Sequence of chain B:
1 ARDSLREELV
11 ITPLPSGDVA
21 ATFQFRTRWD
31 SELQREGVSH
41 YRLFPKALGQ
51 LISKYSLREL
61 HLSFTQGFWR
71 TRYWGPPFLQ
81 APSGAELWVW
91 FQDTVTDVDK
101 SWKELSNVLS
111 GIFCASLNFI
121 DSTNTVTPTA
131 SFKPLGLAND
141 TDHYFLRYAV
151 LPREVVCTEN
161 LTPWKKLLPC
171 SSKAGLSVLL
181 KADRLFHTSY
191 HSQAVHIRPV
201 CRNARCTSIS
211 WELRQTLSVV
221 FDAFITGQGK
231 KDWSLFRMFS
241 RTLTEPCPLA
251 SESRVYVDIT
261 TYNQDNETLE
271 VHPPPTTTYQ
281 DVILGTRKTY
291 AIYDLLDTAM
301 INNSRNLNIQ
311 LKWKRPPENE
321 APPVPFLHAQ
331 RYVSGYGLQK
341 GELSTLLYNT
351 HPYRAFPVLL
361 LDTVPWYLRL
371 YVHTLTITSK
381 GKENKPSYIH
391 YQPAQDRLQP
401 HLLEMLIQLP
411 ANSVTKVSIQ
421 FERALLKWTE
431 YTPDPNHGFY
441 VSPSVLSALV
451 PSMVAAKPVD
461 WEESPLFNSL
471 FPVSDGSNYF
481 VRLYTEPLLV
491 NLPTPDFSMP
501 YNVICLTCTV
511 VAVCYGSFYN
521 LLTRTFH

This data describes a binding interaction between two proteins.

Sequence of chain A:
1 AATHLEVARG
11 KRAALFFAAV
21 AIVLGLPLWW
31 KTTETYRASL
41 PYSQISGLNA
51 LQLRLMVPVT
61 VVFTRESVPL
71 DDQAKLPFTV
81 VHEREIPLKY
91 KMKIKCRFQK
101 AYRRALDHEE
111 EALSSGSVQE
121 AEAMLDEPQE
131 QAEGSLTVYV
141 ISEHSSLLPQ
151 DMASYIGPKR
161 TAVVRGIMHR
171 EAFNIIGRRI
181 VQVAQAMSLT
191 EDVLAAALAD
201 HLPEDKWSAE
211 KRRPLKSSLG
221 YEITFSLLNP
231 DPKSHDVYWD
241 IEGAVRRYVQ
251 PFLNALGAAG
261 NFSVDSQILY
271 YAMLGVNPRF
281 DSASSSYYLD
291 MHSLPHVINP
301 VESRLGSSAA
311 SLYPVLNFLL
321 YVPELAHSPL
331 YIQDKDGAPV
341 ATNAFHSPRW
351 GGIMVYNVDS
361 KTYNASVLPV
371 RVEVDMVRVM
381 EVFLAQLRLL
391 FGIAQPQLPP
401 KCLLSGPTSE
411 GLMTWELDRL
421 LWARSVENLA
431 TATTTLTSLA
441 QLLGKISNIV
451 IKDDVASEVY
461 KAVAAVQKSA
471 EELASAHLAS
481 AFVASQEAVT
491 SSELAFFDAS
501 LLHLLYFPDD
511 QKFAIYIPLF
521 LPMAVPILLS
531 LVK

Residue-level contacts at the interface:
Residue A309 in chain A interacts with residue Q50 in chain B (closest heavy-atom distance 4.0 Å).
Residue P522 in chain A interacts with residue Y515 in chain B (closest heavy-atom distance 3.4 Å).
Residue V7 in chain A interacts with residue T525 in chain B (closest heavy-atom distance 3.7 Å).
Residue S266 in chain A is in contact with residue S39 in chain B (closest heavy-atom distance 2.6 Å).
Residue I241 in chain A interacts with residue H40 in chain B (closest heavy-atom distance 3.7 Å).
Residue P518 in chain A contacts residue C508 in chain B (closest heavy-atom distance 4.1 Å).
Residue I268 in chain A interacts with residue Y41 in chain B (closest heavy-atom distance 3.1 Å).
Residue S266 in chain A interacts with residue H40 in chain B (closest heavy-atom distance 3.1 Å).
Residue Y270 in chain A contacts residue L43 in chain B (closest heavy-atom distance 3.8 Å).
Residue R304 in chain A is in contact with residue S171 in chain B (closest heavy-atom distance 3.5 Å).
Residue L529 in chain A interacts with residue Y519 in chain B (closest heavy-atom distance 3.4 Å).
Residue Y271 in chain A interacts with residue C170 in chain B (closest heavy-atom distance 3.8 Å).
Residue A514 in chain A is in contact with residue Y501 in chain B (closest heavy-atom distance 3.0 Å).
Residue A13 in chain A interacts with residue L522 in chain B (closest heavy-atom distance 3.2 Å).
Residue Y270 in chain A contacts residue S171 in chain B (closest heavy-atom distance 4.0 Å).
Residue T224 in chain A contacts residue K46 in chain B (closest heavy-atom distance 3.7 Å).
Residue F17 in chain A contacts residue Y519 in chain B (closest heavy-atom distance 3.2 Å).
Residue L519 in chain A is in contact with residue C508 in chain B (closest heavy-atom distance 4.1 Å).
Residue V245 in chain A contacts residue H40 in chain B (closest heavy-atom distance 4.0 Å).
Residue S266 in chain A contacts residue K46 in chain B (closest heavy-atom distance 3.4 Å).
Residue A13 in chain A contacts residue T523 in chain B (closest heavy-atom distance 4.1 Å).
Residue Y270 in chain A interacts with residue R42 in chain B (closest heavy-atom distance 3.3 Å).
Residue I515 in chain A contacts residue Y501 in chain B (closest heavy-atom distance 3.9 Å).
Residue S308 in chain A is in contact with residue A47 in chain B (closest heavy-atom distance 3.8 Å).
Residue Y271 in chain A is in contact with residue P248 in chain B (closest heavy-atom distance 3.2 Å).
Residue S266 in chain A contacts residue Y41 in chain B (closest heavy-atom distance 3.4 Å).
Residue P232 in chain A is in contact with residue L249 in chain B (closest heavy-atom distance 4.1 Å).
Residue S303 in chain A is in contact with residue K166 in chain B (closest heavy-atom distance 4.0 Å).
Residue V525 in chain A is in contact with residue Y519 in chain B (closest heavy-atom distance 3.4 Å).
Residue K233 in chain A interacts with residue P248 in chain B (closest heavy-atom distance 4.0 Å).
Residue Y271 in chain A contacts residue A174 in chain B (closest heavy-atom distance 3.3 Å).
Residue Y271 in chain A interacts with residue K173 in chain B (closest heavy-atom distance 3.7 Å).
Residue S307 in chain A contacts residue A47 in chain B (closest heavy-atom distance 3.1 Å).
Residue Y270 in chain A interacts with residue P169 in chain B (closest heavy-atom distance 3.6 Å).
Residue P518 in chain A is in contact with residue C505 in chain B (closest heavy-atom distance 4.1 Å).
Residue F17 in chain A interacts with residue T523 in chain B (closest heavy-atom distance 4.0 Å).
Residue V264 in chain A contacts residue S39 in chain B (closest heavy-atom distance 3.6 Å).
Residue A310 in chain A is in contact with residue Q50 in chain B (closest heavy-atom distance 3.5 Å).
Residue S308 in chain A contacts residue Q50 in chain B (closest heavy-atom distance 3.5 Å).
Residue E6 in chain A contacts residue F526 in chain B (closest heavy-atom distance 4.0 Å).
Residue G10 in chain A is in contact with residue L522 in chain B (closest heavy-atom distance 3.7 Å).
Residue Y270 in chain A is in contact with residue L249 in chain B (closest heavy-atom distance 3.4 Å).
Residue D265 in chain A contacts residue Q50 in chain B (closest heavy-atom distance 3.4 Å).
Residue F17 in chain A is in contact with residue Y515 in chain B (closest heavy-atom distance 4.0 Å).
Residue P526 in chain A interacts with residue Y515 in chain B (closest heavy-atom distance 4.0 Å).
Residue G10 in chain A is in contact with residue T523 in chain B (closest heavy-atom distance 3.9 Å).
Residue Q267 in chain A interacts with residue Y41 in chain B (closest heavy-atom distance 3.3 Å).
Residue S308 in chain A contacts residue K46 in chain B (closest heavy-atom distance 2.4 Å).
Residue P522 in chain A contacts residue A512 in chain B (closest heavy-atom distance 4.2 Å).
Residue P232 in chain A contacts residue P248 in chain B (closest heavy-atom distance 3.6 Å).
Residue E242 in chain A contacts residue H40 in chain B (closest heavy-atom distance 3.3 Å).
Residue D265 in chain A interacts with residue K46 in chain B (closest heavy-atom distance 4.1 Å).
Residue F17 in chain A interacts with residue L522 in chain B (closest heavy-atom distance 3.7 Å).
Residue A14 in chain A contacts residue T523 in chain B (closest heavy-atom distance 3.5 Å).
Residue I268 in chain A contacts residue R42 in chain B (closest heavy-atom distance 3.6 Å).
Residue Q267 in chain A is in contact with residue K46 in chain B (closest heavy-atom distance 3.8 Å).
Residue E6 in chain A contacts residue T525 in chain B (closest heavy-atom distance 3.8 Å).
Residue S307 in chain A interacts with residue K166 in chain B (closest heavy-atom distance 4.0 Å).
Residue A310 in chain A interacts with residue K54 in chain B (closest heavy-atom distance 2.3 Å).
Residue D265 in chain A is in contact with residue S39 in chain B (closest heavy-atom distance 3.2 Å).